These two protein chains interact to form a complex.

Sequence of the first protein:
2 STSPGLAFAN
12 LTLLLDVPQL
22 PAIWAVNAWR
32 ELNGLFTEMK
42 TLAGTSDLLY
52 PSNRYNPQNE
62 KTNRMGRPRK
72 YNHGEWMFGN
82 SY

Sequence of the second protein:
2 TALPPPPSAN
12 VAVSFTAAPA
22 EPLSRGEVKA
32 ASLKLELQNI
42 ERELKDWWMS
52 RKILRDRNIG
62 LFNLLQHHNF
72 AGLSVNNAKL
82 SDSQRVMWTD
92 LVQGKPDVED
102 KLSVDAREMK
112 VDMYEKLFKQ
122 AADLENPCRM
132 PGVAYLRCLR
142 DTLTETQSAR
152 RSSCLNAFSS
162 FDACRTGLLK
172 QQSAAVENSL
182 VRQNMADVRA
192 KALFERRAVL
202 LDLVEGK

Residue-level contacts at the interface:
Residue R141 in the second protein contacts residue K71 in the first protein (closest heavy-atom distance 4.0 Å).
Residue V105 in the second protein contacts residue H74 in the first protein (closest heavy-atom distance 3.7 Å).
Residue D106 in the second protein is in contact with residue H74 in the first protein (closest heavy-atom distance 3.2 Å).
Residue D106 in the second protein contacts residue Y72 in the first protein (closest heavy-atom distance 2.8 Å).
Residue D106 in the second protein contacts residue N73 in the first protein (closest heavy-atom distance 3.6 Å).
Residue D113 in the second protein is in contact with residue Y72 in the first protein (closest heavy-atom distance 2.8 Å).
Residue M110 in the second protein interacts with residue Y72 in the first protein (closest heavy-atom distance 3.4 Å).
Residue D113 in the second protein interacts with residue K71 in the first protein (closest heavy-atom distance 4.0 Å).
Residue T145 in the second protein is in contact with residue H74 in the first protein (closest heavy-atom distance 4.5 Å).
Residue D106 in the second protein is in contact with residue G75 in the first protein (closest heavy-atom distance 3.7 Å).
Residue E109 in the second protein interacts with residue K71 in the first protein (closest heavy-atom distance 3.5 Å).
Residue E109 in the second protein interacts with residue Y72 in the first protein (closest heavy-atom distance 3.0 Å).